Contacts between the two chains:
Residue S11 in the first protein contacts residue Q7 in the second protein (closest heavy-atom distance 3.9 Å).
Residue W14 in the first protein is in contact with residue G2 in the second protein (closest heavy-atom distance 4.0 Å).
Residue L108 in the first protein is in contact with residue C1 in the second protein (closest heavy-atom distance 4.9 Å).
Residue C107 in the first protein is in contact with residue G2 in the second protein (closest heavy-atom distance 3.6 Å).
Residue S11 in the first protein is in contact with residue P4 in the second protein (closest heavy-atom distance 3.6 Å).
Residue W14 in the first protein contacts residue P4 in the second protein (closest heavy-atom distance 3.7 Å).
Residue V8 in the first protein is in contact with residue P8 in the second protein (closest heavy-atom distance 5.0 Å).
Residue V8 in the first protein is in contact with residue Q7 in the second protein (closest heavy-atom distance 4.5 Å).
Residue W12 in the first protein contacts residue P8 in the second protein (closest heavy-atom distance 3.5 Å).
Residue E5 in the first protein contacts residue V9 in the second protein (closest heavy-atom distance 4.2 Å).
Residue P13 in the first protein contacts residue P4 in the second protein (closest heavy-atom distance 3.7 Å).
Residue V106 in the first protein interacts with residue C1 in the second protein (closest heavy-atom distance 3.7 Å).
Residue A105 in the first protein is in contact with residue C1 in the second protein (closest heavy-atom distance 3.5 Å).
Residue W12 in the first protein contacts residue L10 in the second protein (closest heavy-atom distance 4.1 Å).
Residue W14 in the first protein contacts residue V3 in the second protein (closest heavy-atom distance 4.5 Å).
Residue S11 in the first protein is in contact with residue P8 in the second protein (closest heavy-atom distance 3.6 Å).
Residue V106 in the first protein contacts residue G2 in the second protein (closest heavy-atom distance 4.2 Å).
Residue Q101 in the first protein is in contact with residue A5 in the second protein (closest heavy-atom distance 3.7 Å).
Residue T102 in the first protein is in contact with residue I6 in the second protein (closest heavy-atom distance 3.9 Å).
Residue V8 in the first protein is in contact with residue V9 in the second protein (closest heavy-atom distance 3.9 Å).
Residue A105 in the first protein contacts residue V3 in the second protein (closest heavy-atom distance 4.9 Å).
Residue Q101 in the first protein is in contact with residue I6 in the second protein (closest heavy-atom distance 4.3 Å).
Residue S11 in the first protein contacts residue I6 in the second protein (closest heavy-atom distance 3.3 Å).
Residue A105 in the first protein is in contact with residue G2 in the second protein (closest heavy-atom distance 2.9 Å).
Residue V8 in the first protein contacts residue I6 in the second protein (closest heavy-atom distance 4.0 Å).
Residue V122 in the first protein is in contact with residue L10 in the second protein (closest heavy-atom distance 3.9 Å).
Residue G10 in the first protein interacts with residue I6 in the second protein (closest heavy-atom distance 4.0 Å).
Residue P9 in the first protein is in contact with residue I6 in the second protein (closest heavy-atom distance 3.8 Å).
Residue S104 in the first protein contacts residue P4 in the second protein (closest heavy-atom distance 5.0 Å).
Residue E5 in the first protein interacts with residue L10 in the second protein (closest heavy-atom distance 4.0 Å).
Residue C107 in the first protein contacts residue C1 in the second protein (closest heavy-atom distance 2.0 Å).

These two protein chains interact to form a complex.

Sequence of the second protein:
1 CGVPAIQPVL

Sequence of the first protein:
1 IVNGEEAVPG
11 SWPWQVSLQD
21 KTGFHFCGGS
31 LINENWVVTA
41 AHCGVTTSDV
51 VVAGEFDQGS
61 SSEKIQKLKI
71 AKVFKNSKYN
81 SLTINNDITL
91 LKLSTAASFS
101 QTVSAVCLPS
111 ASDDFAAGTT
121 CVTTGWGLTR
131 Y